Residue-level contacts at the interface:
Residue N268 in chain B contacts residue E29 in chain A (closest heavy-atom distance 2.7 Å).
Residue A296 in chain B contacts residue F27 in chain A (closest heavy-atom distance 2.8 Å).
Residue K294 in chain B interacts with residue E25 in chain A (closest heavy-atom distance 2.9 Å).
Residue L286 in chain B contacts residue R15 in chain A (closest heavy-atom distance 3.7 Å).
Residue Y75 in chain B interacts with residue G41 in chain A (closest heavy-atom distance 2.7 Å).
Residue R71 in chain B interacts with residue E29 in chain A (closest heavy-atom distance 3.2 Å).
Residue F290 in chain B is in contact with residue L22 in chain A (closest heavy-atom distance 3.8 Å).
Residue P21 in chain B is in contact with residue E29 in chain A (closest heavy-atom distance 3.4 Å).
Residue I166 in chain B is in contact with residue V16 in chain A (closest heavy-atom distance 3.7 Å).
Residue Q291 in chain B contacts residue G41 in chain A (closest heavy-atom distance 3.6 Å).
Residue E74 in chain B interacts with residue P36 in chain A (closest heavy-atom distance 3.0 Å).
Residue E74 in chain B is in contact with residue A33 in chain A (closest heavy-atom distance 3.6 Å).
Residue I292 in chain B interacts with residue E25 in chain A (closest heavy-atom distance 2.9 Å).
Residue R17 in chain B is in contact with residue P32 in chain A (closest heavy-atom distance 3.8 Å).
Residue L293 in chain B is in contact with residue E25 in chain A (closest heavy-atom distance 3.5 Å).
Residue Y75 in chain B interacts with residue S23 in chain A (closest heavy-atom distance 3.3 Å).
Residue F254 in chain B is in contact with residue F18 in chain A (closest heavy-atom distance 3.7 Å).
Residue P21 in chain B contacts residue S30 in chain A (closest heavy-atom distance 3.3 Å).
Residue T285 in chain B interacts with residue R15 in chain A (closest heavy-atom distance 3.5 Å).
Residue L286 in chain B is in contact with residue V16 in chain A (closest heavy-atom distance 3.4 Å).
Residue P295 in chain B is in contact with residue F27 in chain A (closest heavy-atom distance 3.4 Å).
Residue L286 in chain B interacts with residue K14 in chain A (closest heavy-atom distance 3.8 Å).
Residue C288 in chain B is in contact with residue T17 in chain A (closest heavy-atom distance 2.8 Å).
Residue Y75 in chain B is in contact with residue G40 in chain A (closest heavy-atom distance 3.6 Å).
Residue C288 in chain B contacts residue G19 in chain A (closest heavy-atom distance 2.9 Å).
Residue E284 in chain B contacts residue K14 in chain A (closest heavy-atom distance 3.5 Å).
Residue R17 in chain B contacts residue N34 in chain A (closest heavy-atom distance 3.0 Å).
Residue R71 in chain B is in contact with residue L31 in chain A (closest heavy-atom distance 2.8 Å).
Residue L293 in chain B interacts with residue F27 in chain A (closest heavy-atom distance 3.6 Å).
Residue M287 in chain B interacts with residue T17 in chain A (closest heavy-atom distance 3.4 Å).
Residue S19 in chain B contacts residue P32 in chain A (closest heavy-atom distance 3.6 Å).
Residue G18 in chain B interacts with residue P32 in chain A (closest heavy-atom distance 3.6 Å).
Residue L286 in chain B interacts with residue T17 in chain A (closest heavy-atom distance 3.2 Å).
Residue A296 in chain B interacts with residue L37 in chain A (closest heavy-atom distance 3.6 Å).
Residue Q291 in chain B contacts residue L22 in chain A (closest heavy-atom distance 3.8 Å).
Residue D283 in chain B contacts residue C45 in chain A (closest heavy-atom distance 3.9 Å).
Residue Q291 in chain B is in contact with residue P43 in chain A (closest heavy-atom distance 3.6 Å).
Residue P21 in chain B interacts with residue L31 in chain A (closest heavy-atom distance 3.2 Å).
Residue R71 in chain B is in contact with residue A33 in chain A (closest heavy-atom distance 3.9 Å).
Residue C288 in chain B contacts residue F18 in chain A (closest heavy-atom distance 3.3 Å).
Residue D68 in chain B contacts residue F27 in chain A (closest heavy-atom distance 3.6 Å).
Residue Y75 in chain B contacts residue E25 in chain A (closest heavy-atom distance 3.4 Å).
Residue D239 in chain B interacts with residue V16 in chain A (closest heavy-atom distance 2.9 Å).
Residue D163 in chain B interacts with residue K14 in chain A (closest heavy-atom distance 3.1 Å).
Residue M287 in chain B is in contact with residue V44 in chain A (closest heavy-atom distance 3.8 Å).
Residue S281 in chain B interacts with residue P43 in chain A (closest heavy-atom distance 3.6 Å).
Residue D239 in chain B contacts residue R15 in chain A (closest heavy-atom distance 3.5 Å).
Residue I292 in chain B is in contact with residue P24 in chain A (closest heavy-atom distance 3.4 Å).
Residue R71 in chain B contacts residue D28 in chain A (closest heavy-atom distance 3.5 Å).
Residue E74 in chain B contacts residue E25 in chain A (closest heavy-atom distance 3.9 Å).
Residue R17 in chain B is in contact with residue A33 in chain A (closest heavy-atom distance 3.2 Å).
Residue K294 in chain B contacts residue P24 in chain A (closest heavy-atom distance 3.9 Å).
Residue G18 in chain B is in contact with residue N34 in chain A (closest heavy-atom distance 3.4 Å).
Residue R71 in chain B is in contact with residue F27 in chain A (closest heavy-atom distance 3.4 Å).
Residue M287 in chain B contacts residue G19 in chain A (closest heavy-atom distance 3.7 Å).
Residue L70 in chain B is in contact with residue A33 in chain A (closest heavy-atom distance 3.7 Å).
Residue K294 in chain B is in contact with residue F27 in chain A (closest heavy-atom distance 3.0 Å).
Residue E74 in chain B is in contact with residue N34 in chain A (closest heavy-atom distance 3.5 Å).
Residue A296 in chain B contacts residue V26 in chain A (closest heavy-atom distance 3.9 Å).
Residue K294 in chain B is in contact with residue V26 in chain A (closest heavy-atom distance 3.2 Å).

Sequence of chain A:
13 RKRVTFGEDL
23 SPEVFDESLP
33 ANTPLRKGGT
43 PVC

This data describes a binding interaction between two proteins.

Sequence of chain B:
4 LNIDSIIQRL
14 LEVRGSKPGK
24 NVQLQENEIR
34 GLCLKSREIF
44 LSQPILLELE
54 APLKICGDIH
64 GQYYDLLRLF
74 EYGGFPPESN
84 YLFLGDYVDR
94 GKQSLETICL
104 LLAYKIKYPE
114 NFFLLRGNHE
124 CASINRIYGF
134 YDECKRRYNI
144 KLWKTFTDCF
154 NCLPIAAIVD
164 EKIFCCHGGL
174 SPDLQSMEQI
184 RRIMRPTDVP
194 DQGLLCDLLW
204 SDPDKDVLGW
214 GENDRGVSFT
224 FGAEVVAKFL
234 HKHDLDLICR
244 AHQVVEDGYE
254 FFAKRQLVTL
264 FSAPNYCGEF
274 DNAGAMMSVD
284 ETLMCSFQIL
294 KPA